Sequence of protein 1:
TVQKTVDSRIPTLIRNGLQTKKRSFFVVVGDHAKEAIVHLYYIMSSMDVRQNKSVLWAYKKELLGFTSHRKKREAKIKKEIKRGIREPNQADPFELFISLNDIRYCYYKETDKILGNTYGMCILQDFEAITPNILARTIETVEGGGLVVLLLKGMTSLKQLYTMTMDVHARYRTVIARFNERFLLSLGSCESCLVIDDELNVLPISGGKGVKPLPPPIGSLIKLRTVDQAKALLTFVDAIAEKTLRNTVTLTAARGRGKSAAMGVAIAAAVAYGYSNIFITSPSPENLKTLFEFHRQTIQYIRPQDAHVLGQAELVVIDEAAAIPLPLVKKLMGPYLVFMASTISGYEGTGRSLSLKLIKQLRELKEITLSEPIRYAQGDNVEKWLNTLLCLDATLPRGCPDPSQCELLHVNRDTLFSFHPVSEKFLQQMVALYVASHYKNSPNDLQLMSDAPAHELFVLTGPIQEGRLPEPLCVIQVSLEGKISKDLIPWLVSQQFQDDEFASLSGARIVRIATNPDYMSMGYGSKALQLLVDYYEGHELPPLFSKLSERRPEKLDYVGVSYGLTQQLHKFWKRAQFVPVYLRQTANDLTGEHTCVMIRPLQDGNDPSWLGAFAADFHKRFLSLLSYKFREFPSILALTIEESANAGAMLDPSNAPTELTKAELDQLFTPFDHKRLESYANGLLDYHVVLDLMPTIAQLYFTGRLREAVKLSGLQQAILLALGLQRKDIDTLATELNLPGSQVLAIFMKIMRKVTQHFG

These two protein chains interact to form a complex.

Sequence of protein 2:
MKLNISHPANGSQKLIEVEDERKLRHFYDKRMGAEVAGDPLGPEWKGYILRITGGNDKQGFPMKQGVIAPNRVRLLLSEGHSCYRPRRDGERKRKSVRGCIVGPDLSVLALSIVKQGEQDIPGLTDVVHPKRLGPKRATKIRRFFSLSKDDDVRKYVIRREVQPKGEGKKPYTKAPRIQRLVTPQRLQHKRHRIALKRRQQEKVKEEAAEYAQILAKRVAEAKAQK

Interface contacts:
Residue W616 in protein 1 is in contact with residue R22 in protein 2 (closest heavy-atom distance 3.2 Å).
Residue W616 in protein 1 contacts residue P40 in protein 2 (closest heavy-atom distance 3.3 Å).
Residue R748 in protein 1 is in contact with residue R22 in protein 2 (closest heavy-atom distance 3.0 Å).
Residue W616 in protein 1 contacts residue D20 in protein 2 (closest heavy-atom distance 4.8 Å).
Residue W616 in protein 1 interacts with residue K23 in protein 2 (closest heavy-atom distance 3.6 Å).
Residue W616 in protein 1 interacts with residue L41 in protein 2 (closest heavy-atom distance 4.8 Å).